Contacts between the two chains:
Residue T276 in protein 1 is in contact with residue T276 in protein 2 (closest heavy-atom distance 4.3 Å).
Residue V277 in protein 1 contacts residue V277 in protein 2 (closest heavy-atom distance 4.7 Å).
Residue G278 in protein 1 interacts with residue G278 in protein 2 (closest heavy-atom distance 4.4 Å).

This data describes a binding interaction between two proteins.

Sequence of protein 2:
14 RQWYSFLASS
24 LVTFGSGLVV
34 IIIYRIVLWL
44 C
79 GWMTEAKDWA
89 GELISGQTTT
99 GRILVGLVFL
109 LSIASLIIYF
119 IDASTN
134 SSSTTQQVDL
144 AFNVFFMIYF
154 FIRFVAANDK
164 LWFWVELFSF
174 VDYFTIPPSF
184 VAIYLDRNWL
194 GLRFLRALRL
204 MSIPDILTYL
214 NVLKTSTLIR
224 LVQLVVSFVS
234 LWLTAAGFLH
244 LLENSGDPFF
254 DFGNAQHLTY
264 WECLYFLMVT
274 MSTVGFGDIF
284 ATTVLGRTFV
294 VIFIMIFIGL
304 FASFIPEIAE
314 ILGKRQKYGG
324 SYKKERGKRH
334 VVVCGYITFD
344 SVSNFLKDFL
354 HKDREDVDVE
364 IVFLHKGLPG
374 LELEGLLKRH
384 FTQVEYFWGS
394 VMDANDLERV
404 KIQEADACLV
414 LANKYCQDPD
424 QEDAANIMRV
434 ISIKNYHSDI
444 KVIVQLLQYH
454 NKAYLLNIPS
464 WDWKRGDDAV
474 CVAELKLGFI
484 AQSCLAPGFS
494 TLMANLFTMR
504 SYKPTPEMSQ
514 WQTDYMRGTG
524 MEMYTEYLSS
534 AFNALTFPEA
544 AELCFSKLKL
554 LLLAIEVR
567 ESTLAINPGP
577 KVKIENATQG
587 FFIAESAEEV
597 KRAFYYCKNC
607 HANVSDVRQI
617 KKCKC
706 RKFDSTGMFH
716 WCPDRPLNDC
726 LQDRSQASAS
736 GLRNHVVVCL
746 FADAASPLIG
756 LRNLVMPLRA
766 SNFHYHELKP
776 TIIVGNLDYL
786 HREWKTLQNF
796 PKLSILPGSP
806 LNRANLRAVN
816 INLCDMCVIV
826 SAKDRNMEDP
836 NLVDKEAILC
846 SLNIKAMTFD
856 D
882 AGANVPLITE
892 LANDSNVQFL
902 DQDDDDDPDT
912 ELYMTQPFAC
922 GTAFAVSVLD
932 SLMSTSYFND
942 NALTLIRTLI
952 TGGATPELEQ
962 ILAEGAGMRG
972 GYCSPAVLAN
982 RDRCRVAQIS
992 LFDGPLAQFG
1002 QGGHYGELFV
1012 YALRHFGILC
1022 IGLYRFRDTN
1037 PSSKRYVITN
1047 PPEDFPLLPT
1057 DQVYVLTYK

Sequence of protein 1:
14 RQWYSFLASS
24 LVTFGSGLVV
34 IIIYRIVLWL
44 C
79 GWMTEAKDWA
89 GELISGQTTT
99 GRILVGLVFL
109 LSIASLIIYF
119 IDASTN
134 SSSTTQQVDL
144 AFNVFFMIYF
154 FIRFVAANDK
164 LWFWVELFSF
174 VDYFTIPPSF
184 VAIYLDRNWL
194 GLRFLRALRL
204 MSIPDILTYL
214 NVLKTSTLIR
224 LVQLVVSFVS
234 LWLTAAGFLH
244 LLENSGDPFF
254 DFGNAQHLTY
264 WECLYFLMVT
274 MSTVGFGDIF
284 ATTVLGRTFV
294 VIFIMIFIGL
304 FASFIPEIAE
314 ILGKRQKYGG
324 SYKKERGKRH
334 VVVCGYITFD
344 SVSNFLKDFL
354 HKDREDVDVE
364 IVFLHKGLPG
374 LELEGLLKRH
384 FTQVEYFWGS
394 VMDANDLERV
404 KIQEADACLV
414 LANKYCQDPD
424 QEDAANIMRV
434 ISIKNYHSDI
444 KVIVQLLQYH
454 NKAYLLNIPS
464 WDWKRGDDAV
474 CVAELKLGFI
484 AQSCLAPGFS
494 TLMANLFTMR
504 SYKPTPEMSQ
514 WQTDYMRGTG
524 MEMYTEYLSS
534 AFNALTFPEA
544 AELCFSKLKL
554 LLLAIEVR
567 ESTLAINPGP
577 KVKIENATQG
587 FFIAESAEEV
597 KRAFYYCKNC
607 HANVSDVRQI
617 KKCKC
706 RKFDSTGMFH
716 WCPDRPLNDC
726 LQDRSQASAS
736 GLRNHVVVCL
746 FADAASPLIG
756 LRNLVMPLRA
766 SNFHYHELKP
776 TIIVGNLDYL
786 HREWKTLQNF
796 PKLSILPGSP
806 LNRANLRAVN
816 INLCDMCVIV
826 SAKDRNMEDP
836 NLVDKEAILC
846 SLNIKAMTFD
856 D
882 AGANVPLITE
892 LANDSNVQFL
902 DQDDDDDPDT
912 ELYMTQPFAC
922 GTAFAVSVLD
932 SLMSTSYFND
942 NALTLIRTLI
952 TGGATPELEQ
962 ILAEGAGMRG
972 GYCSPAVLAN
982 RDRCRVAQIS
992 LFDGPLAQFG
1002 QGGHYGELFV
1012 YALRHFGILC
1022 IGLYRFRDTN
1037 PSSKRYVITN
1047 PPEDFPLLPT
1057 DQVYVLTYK